Interface contacts:
Residue K859 in the first protein is in contact with residue K222 in the second protein (closest heavy-atom distance 3.2 Å).
Residue L871 in the first protein interacts with residue V230 in the second protein (closest heavy-atom distance 3.6 Å).
Residue R874 in the first protein contacts residue R231 in the second protein (closest heavy-atom distance 3.2 Å).
Residue K863 in the first protein is in contact with residue V223 in the second protein (closest heavy-atom distance 4.0 Å).
Residue K863 in the first protein is in contact with residue F219 in the second protein (closest heavy-atom distance 3.5 Å).
Residue Y875 in the first protein interacts with residue V230 in the second protein (closest heavy-atom distance 2.6 Å).
Residue R870 in the first protein contacts residue R227 in the second protein (closest heavy-atom distance 3.3 Å).
Residue I867 in the first protein is in contact with residue L226 in the second protein (closest heavy-atom distance 3.6 Å).
Residue Y875 in the first protein contacts residue S232 in the second protein (closest heavy-atom distance 4.1 Å).
Residue Y875 in the first protein interacts with residue S233 in the second protein (closest heavy-atom distance 3.7 Å).
Residue Y875 in the first protein interacts with residue W235 in the second protein (closest heavy-atom distance 4.8 Å).
Residue L871 in the first protein interacts with residue R231 in the second protein (closest heavy-atom distance 4.8 Å).
Residue I867 in the first protein interacts with residue V230 in the second protein (closest heavy-atom distance 4.6 Å).
Residue K863 in the first protein contacts residue K222 in the second protein (closest heavy-atom distance 3.9 Å).
Residue K859 in the first protein is in contact with residue F219 in the second protein (closest heavy-atom distance 3.9 Å).
Residue R874 in the first protein contacts residue R227 in the second protein (closest heavy-atom distance 3.8 Å).
Residue Y875 in the first protein is in contact with residue R231 in the second protein (closest heavy-atom distance 2.5 Å).
Residue Y875 in the first protein interacts with residue V234 in the second protein (closest heavy-atom distance 3.5 Å).

Sequence of the first protein:
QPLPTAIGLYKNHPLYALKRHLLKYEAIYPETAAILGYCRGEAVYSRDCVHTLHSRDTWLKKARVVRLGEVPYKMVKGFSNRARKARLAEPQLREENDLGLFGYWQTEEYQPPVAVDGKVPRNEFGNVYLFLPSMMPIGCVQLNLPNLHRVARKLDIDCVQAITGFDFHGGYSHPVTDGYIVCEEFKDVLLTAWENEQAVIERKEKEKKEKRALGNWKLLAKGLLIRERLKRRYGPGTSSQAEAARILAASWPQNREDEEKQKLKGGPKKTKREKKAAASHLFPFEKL

Sequence of the second protein:
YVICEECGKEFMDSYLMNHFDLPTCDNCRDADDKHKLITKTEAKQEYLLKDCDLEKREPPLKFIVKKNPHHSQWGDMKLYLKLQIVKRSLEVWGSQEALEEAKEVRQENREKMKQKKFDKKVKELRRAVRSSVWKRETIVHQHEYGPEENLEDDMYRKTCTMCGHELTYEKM

The following describes two proteins that form a bound complex.